Sequence of chain A:
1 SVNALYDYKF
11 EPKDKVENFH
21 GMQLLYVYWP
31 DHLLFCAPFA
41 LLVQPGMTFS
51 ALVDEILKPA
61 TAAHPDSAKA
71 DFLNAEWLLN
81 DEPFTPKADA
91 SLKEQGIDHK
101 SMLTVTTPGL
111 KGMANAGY

The following describes two proteins that form a bound complex.

Sequence of chain B:
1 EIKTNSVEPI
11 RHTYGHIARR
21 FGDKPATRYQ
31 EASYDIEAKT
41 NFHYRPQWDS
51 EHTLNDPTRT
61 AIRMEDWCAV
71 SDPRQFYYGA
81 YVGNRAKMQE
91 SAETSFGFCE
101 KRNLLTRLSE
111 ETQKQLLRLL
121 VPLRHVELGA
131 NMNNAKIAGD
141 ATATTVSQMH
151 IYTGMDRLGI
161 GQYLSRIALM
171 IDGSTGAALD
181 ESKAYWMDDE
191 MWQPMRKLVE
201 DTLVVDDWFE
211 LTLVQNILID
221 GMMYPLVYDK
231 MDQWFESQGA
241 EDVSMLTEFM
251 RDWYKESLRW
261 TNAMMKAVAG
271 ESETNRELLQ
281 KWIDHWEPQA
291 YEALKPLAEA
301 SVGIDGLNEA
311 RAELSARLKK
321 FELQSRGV

Interface contacts:
Residue W48 in chain B is in contact with residue L5 in chain A (closest heavy-atom distance 3.5 Å).
Residue W48 in chain B interacts with residue Y6 in chain A (closest heavy-atom distance 4.4 Å).
Residue S50 in chain B contacts residue Y6 in chain A (closest heavy-atom distance 3.6 Å).
Residue R45 in chain B contacts residue F10 in chain A (closest heavy-atom distance 3.5 Å).
Residue Y44 in chain B is in contact with residue Y8 in chain A (closest heavy-atom distance 4.1 Å).
Residue R45 in chain B is in contact with residue Y8 in chain A (closest heavy-atom distance 2.5 Å).
Residue Q47 in chain B interacts with residue Y8 in chain A (closest heavy-atom distance 3.6 Å).
Residue P46 in chain B interacts with residue Y6 in chain A (closest heavy-atom distance 2.6 Å).
Residue Q47 in chain B is in contact with residue N3 in chain A (closest heavy-atom distance 2.6 Å).
Residue P46 in chain B is in contact with residue Y8 in chain A (closest heavy-atom distance 3.7 Å).
Residue Q47 in chain B contacts residue Y6 in chain A (closest heavy-atom distance 3.5 Å).
Residue Q47 in chain B contacts residue L5 in chain A (closest heavy-atom distance 2.9 Å).
Residue Q47 in chain B interacts with residue A4 in chain A (closest heavy-atom distance 3.3 Å).
Residue R45 in chain B interacts with residue Y6 in chain A (closest heavy-atom distance 4.0 Å).
Residue D49 in chain B contacts residue L5 in chain A (closest heavy-atom distance 4.9 Å).
Residue Q47 in chain B contacts residue V2 in chain A (closest heavy-atom distance 3.6 Å).
Residue D49 in chain B interacts with residue Y6 in chain A (closest heavy-atom distance 3.5 Å).